Contacts between the two chains:
Residue A446 in protein 1 interacts with residue H39 in protein 2 (closest heavy-atom distance 3.6 Å).

The following describes two proteins that form a bound complex.

Sequence of protein 1:
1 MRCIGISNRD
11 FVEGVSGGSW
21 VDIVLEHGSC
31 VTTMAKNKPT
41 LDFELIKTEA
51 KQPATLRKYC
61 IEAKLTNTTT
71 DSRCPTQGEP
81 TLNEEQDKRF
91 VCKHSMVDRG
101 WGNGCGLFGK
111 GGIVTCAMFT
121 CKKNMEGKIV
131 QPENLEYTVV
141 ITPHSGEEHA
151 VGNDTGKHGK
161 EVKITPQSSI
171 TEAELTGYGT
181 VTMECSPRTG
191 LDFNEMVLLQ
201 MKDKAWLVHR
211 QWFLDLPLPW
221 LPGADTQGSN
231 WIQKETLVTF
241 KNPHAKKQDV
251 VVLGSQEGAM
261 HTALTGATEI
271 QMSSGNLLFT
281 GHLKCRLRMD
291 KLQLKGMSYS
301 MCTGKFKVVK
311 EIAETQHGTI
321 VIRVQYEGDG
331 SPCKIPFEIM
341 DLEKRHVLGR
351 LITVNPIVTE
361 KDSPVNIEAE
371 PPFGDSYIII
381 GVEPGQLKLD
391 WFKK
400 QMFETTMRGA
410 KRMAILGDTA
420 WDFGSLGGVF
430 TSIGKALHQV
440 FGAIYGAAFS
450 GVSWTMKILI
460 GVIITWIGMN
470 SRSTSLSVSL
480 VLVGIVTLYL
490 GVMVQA

Sequence of protein 2:
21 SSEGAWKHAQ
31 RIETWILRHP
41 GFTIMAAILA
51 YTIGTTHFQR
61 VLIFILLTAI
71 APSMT